Contacts between the two chains:
Residue R910 in chain A interacts with residue L126 in chain B (closest heavy-atom distance 3.2 Å).
Residue R855 in chain A contacts residue P14 in chain B (closest heavy-atom distance 4.5 Å).
Residue Q847 in chain A is in contact with residue Y123 in chain B (closest heavy-atom distance 3.3 Å).
Residue Y505 in chain A interacts with residue Y123 in chain B (closest heavy-atom distance 2.7 Å).
Residue R581 in chain A interacts with residue E172 in chain B (closest heavy-atom distance 3.8 Å).
Residue T851 in chain A contacts residue P14 in chain B (closest heavy-atom distance 4.1 Å).
Residue K911 in chain A contacts residue Y127 in chain B (closest heavy-atom distance 3.4 Å).
Residue A506 in chain A interacts with residue P125 in chain B (closest heavy-atom distance 4.1 Å).
Residue D433 in chain A contacts residue R19 in chain B (closest heavy-atom distance 3.1 Å).
Residue K430 in chain A is in contact with residue R19 in chain B (closest heavy-atom distance 3.2 Å).
Residue Y505 in chain A contacts residue D122 in chain B (closest heavy-atom distance 4.5 Å).
Residue L504 in chain A contacts residue R20 in chain B (closest heavy-atom distance 3.8 Å).
Residue T851 in chain A contacts residue E172 in chain B (closest heavy-atom distance 3.7 Å).
Residue Y852 in chain A interacts with residue P14 in chain B (closest heavy-atom distance 3.5 Å).
Residue R910 in chain A interacts with residue P125 in chain B (closest heavy-atom distance 3.5 Å).
Residue Y852 in chain A interacts with residue L17 in chain B (closest heavy-atom distance 4.3 Å).
Residue Y505 in chain A is in contact with residue L17 in chain B (closest heavy-atom distance 4.7 Å).
Residue P850 in chain A contacts residue P14 in chain B (closest heavy-atom distance 4.0 Å).
Residue D856 in chain A contacts residue R180 in chain B (closest heavy-atom distance 3.1 Å).
Residue Y852 in chain A contacts residue D13 in chain B (closest heavy-atom distance 4.2 Å).
Residue P850 in chain A interacts with residue L15 in chain B (closest heavy-atom distance 4.3 Å).
Residue Y852 in chain A interacts with residue R180 in chain B (closest heavy-atom distance 4.0 Å).
Residue L846 in chain A is in contact with residue L17 in chain B (closest heavy-atom distance 4.3 Å).
Residue N552 in chain A is in contact with residue L15 in chain B (closest heavy-atom distance 3.2 Å).
Residue S849 in chain A contacts residue P14 in chain B (closest heavy-atom distance 3.5 Å).
Residue A506 in chain A contacts residue Y123 in chain B (closest heavy-atom distance 4.3 Å).
Residue Y505 in chain A interacts with residue P125 in chain B (closest heavy-atom distance 4.4 Å).
Residue P850 in chain A interacts with residue D13 in chain B (closest heavy-atom distance 4.2 Å).
Residue R910 in chain A interacts with residue K128 in chain B (closest heavy-atom distance 3.5 Å).
Residue R855 in chain A is in contact with residue L17 in chain B (closest heavy-atom distance 3.6 Å).
Residue F497 in chain A interacts with residue R18 in chain B (closest heavy-atom distance 4.5 Å).
Residue E435 in chain A is in contact with residue R20 in chain B (closest heavy-atom distance 4.6 Å).
Residue Q847 in chain A contacts residue R18 in chain B (closest heavy-atom distance 3.4 Å).
Residue S553 in chain A contacts residue L15 in chain B (closest heavy-atom distance 3.8 Å).
Residue K911 in chain A contacts residue R180 in chain B (closest heavy-atom distance 4.3 Å).
Residue L504 in chain A contacts residue Y123 in chain B (closest heavy-atom distance 3.3 Å).
Residue Q847 in chain A contacts residue L17 in chain B (closest heavy-atom distance 4.1 Å).
Residue K430 in chain A is in contact with residue R18 in chain B (closest heavy-atom distance 4.6 Å).
Residue Y852 in chain A interacts with residue A176 in chain B (closest heavy-atom distance 4.1 Å).
Residue R855 in chain A interacts with residue D122 in chain B (closest heavy-atom distance 2.5 Å).
Residue G848 in chain A interacts with residue L15 in chain B (closest heavy-atom distance 3.3 Å).
Residue D853 in chain A interacts with residue A176 in chain B (closest heavy-atom distance 4.3 Å).
Residue Y852 in chain A is in contact with residue N12 in chain B (closest heavy-atom distance 2.6 Å).
Residue G549 in chain A is in contact with residue R18 in chain B (closest heavy-atom distance 3.2 Å).
Residue S849 in chain A contacts residue L15 in chain B (closest heavy-atom distance 3.4 Å).
Residue E434 in chain A is in contact with residue R18 in chain B (closest heavy-atom distance 3.9 Å).
Residue Y852 in chain A is in contact with residue L177 in chain B (closest heavy-atom distance 3.6 Å).
Residue E434 in chain A is in contact with residue R19 in chain B (closest heavy-atom distance 3.6 Å).
Residue N552 in chain A interacts with residue R18 in chain B (closest heavy-atom distance 3.1 Å).
Residue Y852 in chain A contacts residue H173 in chain B (closest heavy-atom distance 3.9 Å).
Residue K911 in chain A contacts residue D122 in chain B (closest heavy-atom distance 3.3 Å).
Residue P850 in chain A contacts residue H173 in chain B (closest heavy-atom distance 3.6 Å).
Residue H908 in chain A contacts residue P125 in chain B (closest heavy-atom distance 4.5 Å).
Residue R910 in chain A contacts residue Y127 in chain B (closest heavy-atom distance 4.6 Å).
Residue G507 in chain A interacts with residue P125 in chain B (closest heavy-atom distance 4.5 Å).
Residue T909 in chain A interacts with residue P125 in chain B (closest heavy-atom distance 4.2 Å).
Residue Y852 in chain A interacts with residue R119 in chain B (closest heavy-atom distance 4.1 Å).
Residue Q847 in chain A contacts residue P14 in chain B (closest heavy-atom distance 4.6 Å).
Residue T554 in chain A is in contact with residue L15 in chain B (closest heavy-atom distance 3.6 Å).
Residue R855 in chain A contacts residue R180 in chain B (closest heavy-atom distance 4.0 Å).

Sequence of chain A:
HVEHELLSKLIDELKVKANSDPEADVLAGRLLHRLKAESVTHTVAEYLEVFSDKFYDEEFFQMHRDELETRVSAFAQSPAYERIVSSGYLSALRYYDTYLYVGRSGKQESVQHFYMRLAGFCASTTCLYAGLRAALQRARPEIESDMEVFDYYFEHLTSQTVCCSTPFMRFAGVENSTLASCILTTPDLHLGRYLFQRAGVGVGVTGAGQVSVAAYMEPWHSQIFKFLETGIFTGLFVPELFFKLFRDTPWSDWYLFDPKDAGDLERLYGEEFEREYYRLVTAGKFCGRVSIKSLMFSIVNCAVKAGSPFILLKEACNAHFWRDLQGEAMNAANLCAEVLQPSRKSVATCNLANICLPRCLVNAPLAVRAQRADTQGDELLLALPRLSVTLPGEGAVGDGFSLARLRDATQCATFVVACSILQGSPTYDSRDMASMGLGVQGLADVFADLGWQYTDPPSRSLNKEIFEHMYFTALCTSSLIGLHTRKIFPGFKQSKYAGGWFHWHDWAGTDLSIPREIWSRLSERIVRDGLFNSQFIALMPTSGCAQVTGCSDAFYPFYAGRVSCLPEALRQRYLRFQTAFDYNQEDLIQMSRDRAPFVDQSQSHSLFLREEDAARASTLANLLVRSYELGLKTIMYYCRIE

These two protein chains interact to form a complex.

Sequence of chain B:
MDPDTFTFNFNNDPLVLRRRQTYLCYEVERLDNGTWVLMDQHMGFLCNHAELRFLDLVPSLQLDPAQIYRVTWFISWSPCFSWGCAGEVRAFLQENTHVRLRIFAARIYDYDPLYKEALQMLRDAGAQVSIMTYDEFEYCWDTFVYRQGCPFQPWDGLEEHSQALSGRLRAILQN